Sequence of the first protein:
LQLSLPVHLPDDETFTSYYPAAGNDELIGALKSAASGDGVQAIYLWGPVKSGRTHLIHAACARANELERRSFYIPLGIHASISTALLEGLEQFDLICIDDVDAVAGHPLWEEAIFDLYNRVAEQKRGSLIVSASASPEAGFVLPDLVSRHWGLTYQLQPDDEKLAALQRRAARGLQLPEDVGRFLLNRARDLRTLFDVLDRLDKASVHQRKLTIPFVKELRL

Interface contacts:
Residue S93 in the second protein interacts with residue Y85 in the first protein (closest heavy-atom distance 3.4 Å).
Residue A92 in the second protein is in contact with residue R211 in the first protein (closest heavy-atom distance 3.6 Å).
Residue Y85 in the second protein is in contact with residue L17 in the first protein (closest heavy-atom distance 3.5 Å).
Residue S16 in the second protein is in contact with residue V19 in the first protein (closest heavy-atom distance 3.8 Å).
Residue L121 in the second protein contacts residue L240 in the first protein (closest heavy-atom distance 3.7 Å).
Residue R241 in the second protein contacts residue L156 in the first protein (closest heavy-atom distance 3.6 Å).
Residue A92 in the second protein is in contact with residue P22 in the first protein (closest heavy-atom distance 3.5 Å).
Residue F84 in the second protein interacts with residue Q14 in the first protein (closest heavy-atom distance 3.5 Å).
Residue L17 in the second protein interacts with residue P87 in the first protein (closest heavy-atom distance 3.5 Å).
Residue I94 in the second protein is in contact with residue H20 in the first protein (closest heavy-atom distance 3.7 Å).
Residue L15 in the second protein contacts residue V19 in the first protein (closest heavy-atom distance 3.1 Å).
Residue Y85 in the second protein is in contact with residue Q14 in the first protein (closest heavy-atom distance 2.8 Å).
Residue L156 in the second protein contacts residue R241 in the first protein (closest heavy-atom distance 3.6 Å).
Residue I90 in the second protein is in contact with residue P87 in the first protein (closest heavy-atom distance 3.7 Å).
Residue H119 in the second protein contacts residue D215 in the first protein (closest heavy-atom distance 2.8 Å).
Residue L121 in the second protein contacts residue D215 in the first protein (closest heavy-atom distance 3.6 Å).
Residue E124 in the second protein is in contact with residue R219 in the first protein (closest heavy-atom distance 3.4 Å).
Residue P12 in the second protein is in contact with residue E80 in the first protein (closest heavy-atom distance 3.8 Å).
Residue P12 in the second protein interacts with residue R81 in the first protein (closest heavy-atom distance 3.6 Å).
Residue D158 in the second protein is in contact with residue R241 in the first protein (closest heavy-atom distance 2.9 Å).
Residue V19 in the second protein is in contact with residue L15 in the first protein (closest heavy-atom distance 3.0 Å).
Residue R211 in the second protein is in contact with residue A92 in the first protein (closest heavy-atom distance 3.5 Å).
Residue L17 in the second protein is in contact with residue I90 in the first protein (closest heavy-atom distance 3.6 Å).
Residue I94 in the second protein interacts with residue P18 in the first protein (closest heavy-atom distance 3.2 Å).
Residue L17 in the second protein is in contact with residue L17 in the first protein (closest heavy-atom distance 2.8 Å).
Residue Q14 in the second protein interacts with residue Y85 in the first protein (closest heavy-atom distance 2.7 Å).
Residue L240 in the second protein is in contact with residue P120 in the first protein (closest heavy-atom distance 3.5 Å).
Residue S93 in the second protein is in contact with residue V19 in the first protein (closest heavy-atom distance 3.3 Å).
Residue F127 in the second protein contacts residue R241 in the first protein (closest heavy-atom distance 3.6 Å).
Residue L98 in the second protein is in contact with residue P18 in the first protein (closest heavy-atom distance 3.5 Å).
Residue P18 in the second protein interacts with residue L15 in the first protein (closest heavy-atom distance 3.4 Å).
Residue A92 in the second protein is in contact with residue H70 in the first protein (closest heavy-atom distance 3.4 Å).
Residue T212 in the second protein contacts residue H119 in the first protein (closest heavy-atom distance 3.8 Å).
Residue V19 in the second protein interacts with residue S93 in the first protein (closest heavy-atom distance 3.4 Å).
Residue D215 in the second protein interacts with residue L121 in the first protein (closest heavy-atom distance 3.3 Å).
Residue S93 in the second protein interacts with residue H70 in the first protein (closest heavy-atom distance 2.9 Å).
Residue R219 in the second protein is in contact with residue E124 in the first protein (closest heavy-atom distance 3.5 Å).
Residue S93 in the second protein contacts residue H20 in the first protein (closest heavy-atom distance 2.6 Å).
Residue D215 in the second protein contacts residue H119 in the first protein (closest heavy-atom distance 2.8 Å).
Residue R219 in the second protein contacts residue L121 in the first protein (closest heavy-atom distance 3.5 Å).
Residue L15 in the second protein contacts residue P18 in the first protein (closest heavy-atom distance 3.5 Å).
Residue Y85 in the second protein contacts residue S93 in the first protein (closest heavy-atom distance 3.4 Å).
Residue I90 in the second protein contacts residue L17 in the first protein (closest heavy-atom distance 3.6 Å).
Residue Q14 in the second protein contacts residue F84 in the first protein (closest heavy-atom distance 3.4 Å).
Residue P87 in the second protein is in contact with residue L17 in the first protein (closest heavy-atom distance 3.6 Å).
Residue L17 in the second protein is in contact with residue S16 in the first protein (closest heavy-atom distance 3.1 Å).
Residue S16 in the second protein contacts residue L17 in the first protein (closest heavy-atom distance 3.2 Å).
Residue H119 in the second protein interacts with residue T212 in the first protein (closest heavy-atom distance 3.8 Å).
Residue H20 in the second protein is in contact with residue S93 in the first protein (closest heavy-atom distance 2.7 Å).
Residue H70 in the second protein is in contact with residue S93 in the first protein (closest heavy-atom distance 2.9 Å).
Residue P120 in the second protein contacts residue V216 in the first protein (closest heavy-atom distance 3.7 Å).
Residue L17 in the second protein is in contact with residue Y85 in the first protein (closest heavy-atom distance 3.7 Å).
Residue I90 in the second protein contacts residue I90 in the first protein (closest heavy-atom distance 3.0 Å).
Residue H70 in the second protein is in contact with residue A92 in the first protein (closest heavy-atom distance 3.4 Å).
Residue R241 in the second protein is in contact with residue D158 in the first protein (closest heavy-atom distance 3.1 Å).
Residue P18 in the second protein interacts with residue L98 in the first protein (closest heavy-atom distance 3.6 Å).
Residue P22 in the second protein interacts with residue A92 in the first protein (closest heavy-atom distance 3.6 Å).
Residue P18 in the second protein is in contact with residue I94 in the first protein (closest heavy-atom distance 3.3 Å).
Residue P120 in the second protein is in contact with residue L240 in the first protein (closest heavy-atom distance 3.7 Å).
Residue P12 in the second protein is in contact with residue N77 in the first protein (closest heavy-atom distance 3.1 Å).

These two protein chains interact to form a complex.

Sequence of the second protein:
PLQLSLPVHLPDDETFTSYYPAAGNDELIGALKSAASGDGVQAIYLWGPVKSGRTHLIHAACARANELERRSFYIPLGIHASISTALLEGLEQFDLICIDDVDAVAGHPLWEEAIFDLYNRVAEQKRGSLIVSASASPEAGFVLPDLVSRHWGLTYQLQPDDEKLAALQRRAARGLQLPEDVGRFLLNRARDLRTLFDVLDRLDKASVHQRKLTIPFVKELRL